Sequence of chain B:
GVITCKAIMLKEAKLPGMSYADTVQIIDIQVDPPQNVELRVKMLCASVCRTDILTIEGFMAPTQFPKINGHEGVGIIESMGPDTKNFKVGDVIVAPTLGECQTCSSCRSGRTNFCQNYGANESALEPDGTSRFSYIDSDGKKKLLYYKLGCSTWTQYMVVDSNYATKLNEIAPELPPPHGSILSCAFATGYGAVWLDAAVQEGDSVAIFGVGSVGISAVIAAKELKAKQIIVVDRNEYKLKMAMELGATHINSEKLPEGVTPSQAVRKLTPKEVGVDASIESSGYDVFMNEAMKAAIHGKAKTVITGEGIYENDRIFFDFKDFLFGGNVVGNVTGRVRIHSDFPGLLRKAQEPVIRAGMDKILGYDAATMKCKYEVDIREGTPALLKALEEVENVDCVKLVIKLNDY

Sequence of chain A:
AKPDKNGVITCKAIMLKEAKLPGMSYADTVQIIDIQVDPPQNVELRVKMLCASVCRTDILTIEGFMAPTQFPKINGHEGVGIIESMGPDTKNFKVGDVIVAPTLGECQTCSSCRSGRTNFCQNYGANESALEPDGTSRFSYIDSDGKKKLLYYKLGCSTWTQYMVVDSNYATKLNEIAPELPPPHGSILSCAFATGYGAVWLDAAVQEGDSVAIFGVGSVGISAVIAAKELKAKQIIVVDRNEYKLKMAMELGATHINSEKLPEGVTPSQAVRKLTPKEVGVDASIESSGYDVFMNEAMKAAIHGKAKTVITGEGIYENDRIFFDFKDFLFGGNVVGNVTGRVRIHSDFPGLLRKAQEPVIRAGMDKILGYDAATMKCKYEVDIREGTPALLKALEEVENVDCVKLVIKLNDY

This data describes a binding interaction between two proteins.

Interface contacts:
Residue F356 in chain A contacts residue D350 in chain B (closest heavy-atom distance 2.8 Å).
Residue I333 in chain A interacts with residue S141 in chain B (closest heavy-atom distance 3.6 Å).
Residue F149 in chain A is in contact with residue H334 in chain B (closest heavy-atom distance 3.6 Å).
Residue I352 in chain A contacts residue F354 in chain B (closest heavy-atom distance 2.9 Å).
Residue G363 in chain A contacts residue G367 in chain B (closest heavy-atom distance 3.0 Å).
Residue V365 in chain A is in contact with residue V365 in chain B (closest heavy-atom distance 2.9 Å).
Residue F149 in chain A contacts residue G362 in chain B (closest heavy-atom distance 3.4 Å).
Residue Q151 in chain A is in contact with residue V310 in chain B (closest heavy-atom distance 3.5 Å).
Residue N364 in chain A interacts with residue V365 in chain B (closest heavy-atom distance 3.5 Å).
Residue V366 in chain A contacts residue F359 in chain B (closest heavy-atom distance 3.6 Å).
Residue F354 in chain A is in contact with residue I352 in chain B (closest heavy-atom distance 3.0 Å).
Residue L360 in chain A interacts with residue F149 in chain B (closest heavy-atom distance 3.5 Å).
Residue G335 in chain A contacts residue T147 in chain B (closest heavy-atom distance 3.4 Å).
Residue R351 in chain A is in contact with residue F354 in chain B (closest heavy-atom distance 3.2 Å).
Residue I341 in chain A interacts with residue L360 in chain B (closest heavy-atom distance 3.4 Å).
Residue D350 in chain A contacts residue F356 in chain B (closest heavy-atom distance 3.0 Å).
Residue G343 in chain A contacts residue L360 in chain B (closest heavy-atom distance 3.6 Å).
Residue V366 in chain A is in contact with residue N364 in chain B (closest heavy-atom distance 3.5 Å).
Residue S140 in chain A interacts with residue K336 in chain B (closest heavy-atom distance 3.5 Å).
Residue G363 in chain A interacts with residue V366 in chain B (closest heavy-atom distance 3.3 Å).
Residue V366 in chain A contacts residue G363 in chain B (closest heavy-atom distance 3.4 Å).
Residue F353 in chain A is in contact with residue I352 in chain B (closest heavy-atom distance 3.3 Å).
Residue R351 in chain A is in contact with residue F353 in chain B (closest heavy-atom distance 3.4 Å).
Residue F354 in chain A contacts residue R351 in chain B (closest heavy-atom distance 3.3 Å).
Residue G367 in chain A contacts residue L360 in chain B (closest heavy-atom distance 3.3 Å).
Residue L360 in chain A contacts residue I341 in chain B (closest heavy-atom distance 3.4 Å).
Residue L360 in chain A contacts residue N368 in chain B (closest heavy-atom distance 3.4 Å).
Residue F353 in chain A contacts residue R351 in chain B (closest heavy-atom distance 3.5 Å).
Residue G362 in chain A is in contact with residue F149 in chain B (closest heavy-atom distance 3.4 Å).
Residue G367 in chain A is in contact with residue G363 in chain B (closest heavy-atom distance 2.9 Å).
Residue F359 in chain A is in contact with residue V365 in chain B (closest heavy-atom distance 3.4 Å).
Residue V310 in chain A interacts with residue Q151 in chain B (closest heavy-atom distance 3.6 Å).
Residue F353 in chain A interacts with residue F353 in chain B (closest heavy-atom distance 3.6 Å).
Residue E157 in chain A contacts residue K357 in chain B (closest heavy-atom distance 3.0 Å).
Residue K357 in chain A contacts residue D350 in chain B (closest heavy-atom distance 3.1 Å).
Residue F356 in chain A is in contact with residue G343 in chain B (closest heavy-atom distance 3.1 Å).
Residue N364 in chain A is in contact with residue V366 in chain B (closest heavy-atom distance 3.5 Å).
Residue V365 in chain A contacts residue N364 in chain B (closest heavy-atom distance 3.5 Å).
Residue S141 in chain A contacts residue I333 in chain B (closest heavy-atom distance 3.5 Å).
Residue L360 in chain A interacts with residue G367 in chain B (closest heavy-atom distance 3.1 Å).
Residue G343 in chain A contacts residue F356 in chain B (closest heavy-atom distance 3.1 Å).
Residue K336 in chain A interacts with residue R146 in chain B (closest heavy-atom distance 2.9 Å).
Residue D355 in chain A interacts with residue D350 in chain B (closest heavy-atom distance 3.5 Å).
Residue K336 in chain A is in contact with residue S140 in chain B (closest heavy-atom distance 3.6 Å).
Residue F149 in chain A contacts residue F361 in chain B (closest heavy-atom distance 3.5 Å).
Residue R146 in chain A is in contact with residue K336 in chain B (closest heavy-atom distance 3.0 Å).
Residue V365 in chain A interacts with residue F359 in chain B (closest heavy-atom distance 3.3 Å).
Residue T147 in chain A interacts with residue G335 in chain B (closest heavy-atom distance 3.3 Å).
Residue F149 in chain A contacts residue L360 in chain B (closest heavy-atom distance 3.7 Å).
Residue L360 in chain A interacts with residue E344 in chain B (closest heavy-atom distance 3.3 Å).
Residue K357 in chain A is in contact with residue E157 in chain B (closest heavy-atom distance 2.7 Å).
Residue N368 in chain A interacts with residue L360 in chain B (closest heavy-atom distance 3.5 Å).
Residue I352 in chain A is in contact with residue F356 in chain B (closest heavy-atom distance 3.6 Å).
Residue D355 in chain A contacts residue R351 in chain B (closest heavy-atom distance 3.2 Å).
Residue E344 in chain A is in contact with residue L360 in chain B (closest heavy-atom distance 3.3 Å).
Residue F149 in chain A contacts residue G335 in chain B (closest heavy-atom distance 3.7 Å).
Residue F361 in chain A is in contact with residue F149 in chain B (closest heavy-atom distance 3.5 Å).
Residue F359 in chain A contacts residue G367 in chain B (closest heavy-atom distance 3.3 Å).
Residue I352 in chain A contacts residue F353 in chain B (closest heavy-atom distance 3.2 Å).
Residue G367 in chain A contacts residue F359 in chain B (closest heavy-atom distance 3.4 Å).